Residue-level contacts at the interface:
Residue E7 in protein 1 contacts residue M128 in protein 2 (closest heavy-atom distance 4.8 Å).

This data describes a binding interaction between two proteins.

Sequence of protein 1:
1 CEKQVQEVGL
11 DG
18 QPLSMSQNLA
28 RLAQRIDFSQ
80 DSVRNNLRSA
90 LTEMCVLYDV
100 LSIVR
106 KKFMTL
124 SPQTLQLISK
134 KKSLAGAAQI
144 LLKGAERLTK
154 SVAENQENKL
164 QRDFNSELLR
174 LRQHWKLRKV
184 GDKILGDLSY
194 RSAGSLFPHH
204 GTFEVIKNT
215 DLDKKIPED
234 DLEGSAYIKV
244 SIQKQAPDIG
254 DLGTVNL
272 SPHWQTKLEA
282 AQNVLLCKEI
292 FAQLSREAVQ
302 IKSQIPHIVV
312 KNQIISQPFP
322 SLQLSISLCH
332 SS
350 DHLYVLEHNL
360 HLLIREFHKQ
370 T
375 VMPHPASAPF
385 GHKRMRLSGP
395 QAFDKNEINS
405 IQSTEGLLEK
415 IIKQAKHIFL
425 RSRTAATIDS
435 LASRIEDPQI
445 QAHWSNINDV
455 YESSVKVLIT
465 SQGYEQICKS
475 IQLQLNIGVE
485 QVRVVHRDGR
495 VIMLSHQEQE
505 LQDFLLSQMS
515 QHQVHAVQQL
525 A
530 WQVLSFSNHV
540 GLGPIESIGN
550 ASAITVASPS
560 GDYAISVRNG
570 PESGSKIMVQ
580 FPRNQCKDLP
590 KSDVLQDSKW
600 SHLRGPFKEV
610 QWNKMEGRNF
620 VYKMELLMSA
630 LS

Sequence of protein 2:
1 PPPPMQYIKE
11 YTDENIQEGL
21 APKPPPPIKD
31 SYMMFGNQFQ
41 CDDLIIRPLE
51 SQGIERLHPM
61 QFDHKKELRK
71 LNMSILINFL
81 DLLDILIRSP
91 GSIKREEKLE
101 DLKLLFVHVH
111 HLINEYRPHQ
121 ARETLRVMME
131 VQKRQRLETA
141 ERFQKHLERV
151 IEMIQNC